Sequence of the first protein:
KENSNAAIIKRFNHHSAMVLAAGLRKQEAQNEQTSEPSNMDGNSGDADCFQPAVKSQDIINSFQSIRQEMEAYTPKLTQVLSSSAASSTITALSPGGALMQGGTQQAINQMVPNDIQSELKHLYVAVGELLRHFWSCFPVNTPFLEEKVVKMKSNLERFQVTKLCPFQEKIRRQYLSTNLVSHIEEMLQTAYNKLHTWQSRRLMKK

Sequence of the second protein:
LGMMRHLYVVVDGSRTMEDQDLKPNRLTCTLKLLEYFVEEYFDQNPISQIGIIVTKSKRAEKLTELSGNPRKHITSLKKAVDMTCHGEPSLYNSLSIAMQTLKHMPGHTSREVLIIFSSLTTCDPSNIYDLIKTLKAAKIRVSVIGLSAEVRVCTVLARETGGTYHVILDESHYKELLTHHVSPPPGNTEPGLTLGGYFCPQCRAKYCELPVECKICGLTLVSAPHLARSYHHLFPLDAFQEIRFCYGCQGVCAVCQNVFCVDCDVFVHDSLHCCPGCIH

This data describes a binding interaction between two proteins.

Interface contacts:
Residue K297 in the second protein contacts residue H524 in the first protein (closest heavy-atom distance 3.5 Å).
Residue A296 in the second protein interacts with residue M528 in the first protein (closest heavy-atom distance 4.0 Å).
Residue R295 in the second protein is in contact with residue T531 in the first protein (closest heavy-atom distance 3.9 Å).
Residue C294 in the second protein interacts with residue W476 in the first protein (closest heavy-atom distance 3.5 Å).
Residue C294 in the second protein contacts residue M528 in the first protein (closest heavy-atom distance 4.2 Å).
Residue I307 in the second protein contacts residue R473 in the first protein (closest heavy-atom distance 3.9 Å).
Residue I307 in the second protein interacts with residue G469 in the first protein (closest heavy-atom distance 4.5 Å).
Residue Q293 in the second protein contacts residue W476 in the first protein (closest heavy-atom distance 3.3 Å).
Residue Q293 in the second protein contacts residue T531 in the first protein (closest heavy-atom distance 3.8 Å).
Residue C294 in the second protein interacts with residue T531 in the first protein (closest heavy-atom distance 3.9 Å).
Residue K306 in the second protein is in contact with residue R473 in the first protein (closest heavy-atom distance 4.9 Å).
Residue C308 in the second protein is in contact with residue W476 in the first protein (closest heavy-atom distance 3.9 Å).
Residue I307 in the second protein contacts residue W476 in the first protein (closest heavy-atom distance 4.2 Å).
Residue I307 in the second protein interacts with residue L472 in the first protein (closest heavy-atom distance 3.9 Å).
Residue I307 in the second protein interacts with residue M528 in the first protein (closest heavy-atom distance 3.9 Å).
Residue R295 in the second protein contacts residue E527 in the first protein (closest heavy-atom distance 4.9 Å).
Residue R295 in the second protein interacts with residue M528 in the first protein (closest heavy-atom distance 3.8 Å).